Sequence of protein 1:
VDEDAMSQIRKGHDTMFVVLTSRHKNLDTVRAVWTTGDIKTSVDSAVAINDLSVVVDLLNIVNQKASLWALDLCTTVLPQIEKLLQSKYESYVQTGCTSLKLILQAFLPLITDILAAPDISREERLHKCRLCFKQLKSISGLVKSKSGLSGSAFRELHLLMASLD

Interface contacts:
Residue T134 in protein 1 contacts residue N99 in protein 2 (closest heavy-atom distance 2.8 Å).
Residue L98 in protein 1 contacts residue L123 in protein 2 (closest heavy-atom distance 3.7 Å).
Residue V95 in protein 1 contacts residue L123 in protein 2 (closest heavy-atom distance 3.6 Å).
Residue V94 in protein 1 interacts with residue Q119 in protein 2 (closest heavy-atom distance 3.8 Å).
Residue D111 in protein 1 interacts with residue K79 in protein 2 (closest heavy-atom distance 3.8 Å).
Residue K140 in protein 1 interacts with residue D152 in protein 2 (closest heavy-atom distance 3.8 Å).
Residue L149 in protein 1 contacts residue L141 in protein 2 (closest heavy-atom distance 3.7 Å).
Residue L98 in protein 1 interacts with residue S138 in protein 2 (closest heavy-atom distance 3.7 Å).
Residue T115 in protein 1 interacts with residue K79 in protein 2 (closest heavy-atom distance 3.4 Å).
Residue V86 in protein 1 contacts residue Q119 in protein 2 (closest heavy-atom distance 4.0 Å).
Residue T134 in protein 1 is in contact with residue N102 in protein 2 (closest heavy-atom distance 3.4 Å).
Residue Y131 in protein 1 contacts residue V95 in protein 2 (closest heavy-atom distance 3.8 Å).
Residue N102 in protein 1 is in contact with residue T137 in protein 2 (closest heavy-atom distance 3.6 Å).
Residue L91 in protein 1 contacts residue Y131 in protein 2 (closest heavy-atom distance 3.9 Å).
Residue N99 in protein 1 interacts with residue T134 in protein 2 (closest heavy-atom distance 2.8 Å).
Residue N102 in protein 1 contacts residue S138 in protein 2 (closest heavy-atom distance 2.6 Å).
Residue T115 in protein 1 interacts with residue D83 in protein 2 (closest heavy-atom distance 3.9 Å).
Residue V82 in protein 1 is in contact with residue L112 in protein 2 (closest heavy-atom distance 3.8 Å).
Residue I78 in protein 1 interacts with residue W108 in protein 2 (closest heavy-atom distance 3.7 Å).
Residue L149 in protein 1 contacts residue Q144 in protein 2 (closest heavy-atom distance 3.3 Å).
Residue V82 in protein 1 interacts with residue T115 in protein 2 (closest heavy-atom distance 3.7 Å).
Residue Q119 in protein 1 is in contact with residue V86 in protein 2 (closest heavy-atom distance 4.0 Å).
Residue L91 in protein 1 is in contact with residue L123 in protein 2 (closest heavy-atom distance 3.8 Å).
Residue D152 in protein 1 interacts with residue Q144 in protein 2 (closest heavy-atom distance 2.6 Å).
Residue P148 in protein 1 is in contact with residue Q144 in protein 2 (closest heavy-atom distance 3.9 Å).
Residue S92 in protein 1 contacts residue Y131 in protein 2 (closest heavy-atom distance 3.5 Å).
Residue V82 in protein 1 interacts with residue V116 in protein 2 (closest heavy-atom distance 4.0 Å).
Residue L123 in protein 1 contacts residue V95 in protein 2 (closest heavy-atom distance 3.6 Å).
Residue L98 in protein 1 is in contact with residue T134 in protein 2 (closest heavy-atom distance 3.9 Å).
Residue T134 in protein 1 contacts residue L98 in protein 2 (closest heavy-atom distance 3.8 Å).
Residue L141 in protein 1 interacts with residue N102 in protein 2 (closest heavy-atom distance 3.6 Å).
Residue T115 in protein 1 interacts with residue V86 in protein 2 (closest heavy-atom distance 3.9 Å).
Residue L91 in protein 1 interacts with residue Q119 in protein 2 (closest heavy-atom distance 3.9 Å).
Residue Q144 in protein 1 interacts with residue Q144 in protein 2 (closest heavy-atom distance 3.8 Å).
Residue T137 in protein 1 is in contact with residue N102 in protein 2 (closest heavy-atom distance 3.6 Å).
Residue T134 in protein 1 interacts with residue V95 in protein 2 (closest heavy-atom distance 4.0 Å).
Residue T115 in protein 1 contacts residue V82 in protein 2 (closest heavy-atom distance 3.9 Å).
Residue T75 in protein 1 interacts with residue T75 in protein 2 (closest heavy-atom distance 3.7 Å).
Residue V95 in protein 1 interacts with residue Y131 in protein 2 (closest heavy-atom distance 3.7 Å).
Residue A145 in protein 1 is in contact with residue A145 in protein 2 (closest heavy-atom distance 3.2 Å).
Residue Q119 in protein 1 interacts with residue V94 in protein 2 (closest heavy-atom distance 3.7 Å).
Residue L123 in protein 1 is in contact with residue L98 in protein 2 (closest heavy-atom distance 3.7 Å).
Residue Q144 in protein 1 contacts residue D152 in protein 2 (closest heavy-atom distance 2.7 Å).
Residue T75 in protein 1 contacts residue G76 in protein 2 (closest heavy-atom distance 3.4 Å).
Residue K79 in protein 1 is in contact with residue T115 in protein 2 (closest heavy-atom distance 2.6 Å).
Residue G76 in protein 1 interacts with residue G76 in protein 2 (closest heavy-atom distance 3.5 Å).
Residue S138 in protein 1 contacts residue L98 in protein 2 (closest heavy-atom distance 3.8 Å).
Residue Y131 in protein 1 is in contact with residue L91 in protein 2 (closest heavy-atom distance 3.9 Å).
Residue L141 in protein 1 interacts with residue L149 in protein 2 (closest heavy-atom distance 3.8 Å).
Residue N102 in protein 1 interacts with residue L141 in protein 2 (closest heavy-atom distance 3.7 Å).
Residue Q144 in protein 1 contacts residue P148 in protein 2 (closest heavy-atom distance 3.7 Å).
Residue N102 in protein 1 interacts with residue T134 in protein 2 (closest heavy-atom distance 3.4 Å).
Residue Q144 in protein 1 interacts with residue L149 in protein 2 (closest heavy-atom distance 3.5 Å).
Residue K79 in protein 1 is in contact with residue D111 in protein 2 (closest heavy-atom distance 3.4 Å).
Residue D83 in protein 1 contacts residue T115 in protein 2 (closest heavy-atom distance 3.7 Å).
Residue L123 in protein 1 contacts residue L91 in protein 2 (closest heavy-atom distance 3.8 Å).
Residue D152 in protein 1 is in contact with residue K140 in protein 2 (closest heavy-atom distance 3.5 Å).
Residue I78 in protein 1 is in contact with residue I78 in protein 2 (closest heavy-atom distance 3.6 Å).
Residue S138 in protein 1 is in contact with residue N102 in protein 2 (closest heavy-atom distance 2.6 Å).
Residue Y131 in protein 1 contacts residue S92 in protein 2 (closest heavy-atom distance 3.4 Å).

Sequence of protein 2:
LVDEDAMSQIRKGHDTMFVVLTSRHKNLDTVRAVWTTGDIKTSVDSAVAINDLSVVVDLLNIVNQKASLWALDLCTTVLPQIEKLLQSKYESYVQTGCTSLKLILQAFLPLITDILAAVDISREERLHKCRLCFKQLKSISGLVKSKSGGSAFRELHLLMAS

The following describes two proteins that form a bound complex.